Sequence of chain A:
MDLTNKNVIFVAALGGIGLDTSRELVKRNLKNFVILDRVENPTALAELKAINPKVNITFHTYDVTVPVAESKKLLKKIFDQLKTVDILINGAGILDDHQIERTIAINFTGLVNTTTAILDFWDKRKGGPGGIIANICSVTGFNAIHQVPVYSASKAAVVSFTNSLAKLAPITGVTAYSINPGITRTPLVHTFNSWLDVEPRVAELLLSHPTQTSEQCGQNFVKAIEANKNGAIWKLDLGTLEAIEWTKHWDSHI

This data describes a binding interaction between two proteins.

Sequence of chain B:
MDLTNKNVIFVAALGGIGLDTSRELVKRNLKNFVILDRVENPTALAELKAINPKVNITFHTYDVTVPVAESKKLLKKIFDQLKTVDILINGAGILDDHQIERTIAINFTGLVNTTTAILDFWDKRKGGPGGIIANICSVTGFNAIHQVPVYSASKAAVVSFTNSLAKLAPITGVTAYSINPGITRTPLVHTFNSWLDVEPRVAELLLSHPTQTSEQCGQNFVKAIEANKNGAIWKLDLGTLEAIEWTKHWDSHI

Residue-level contacts at the interface:
Residue I145 in chain B contacts residue W250 in chain A (closest heavy-atom distance 3.6 Å).
Residue H146 in chain B contacts residue K167 in chain A (closest heavy-atom distance 3.6 Å).
Residue N113 in chain B is in contact with residue E101 in chain A (closest heavy-atom distance 3.0 Å).
Residue A144 in chain B is in contact with residue S164 in chain A (closest heavy-atom distance 3.3 Å).
Residue V198 in chain B is in contact with residue R125 in chain A (closest heavy-atom distance 3.6 Å).
Residue W195 in chain B interacts with residue L165 in chain A (closest heavy-atom distance 3.5 Å).
Residue D197 in chain B is in contact with residue R125 in chain A (closest heavy-atom distance 3.2 Å).
Residue F142 in chain B contacts residue W246 in chain A (closest heavy-atom distance 3.1 Å).
Residue W250 in chain B is in contact with residue D237 in chain A (closest heavy-atom distance 3.6 Å).
Residue I254 in chain B is in contact with residue Q147 in chain A (closest heavy-atom distance 3.0 Å).
Residue A153 in chain B contacts residue F108 in chain A (closest heavy-atom distance 3.5 Å).
Residue R125 in chain B interacts with residue D197 in chain A (closest heavy-atom distance 3.2 Å).
Residue N143 in chain B is in contact with residue W246 in chain A (closest heavy-atom distance 3.5 Å).
Residue L168 in chain B interacts with residue H146 in chain A (closest heavy-atom distance 3.5 Å).
Residue L196 in chain B interacts with residue R125 in chain A (closest heavy-atom distance 3.1 Å).
Residue E245 in chain B interacts with residue H249 in chain A (closest heavy-atom distance 3.3 Å).
Residue T116 in chain B contacts residue I100 in chain A (closest heavy-atom distance 3.6 Å).
Residue A153 in chain B interacts with residue S160 in chain A (closest heavy-atom distance 3.5 Å).
Residue W250 in chain B interacts with residue V139 in chain A (closest heavy-atom distance 3.5 Å).
Residue H249 in chain B contacts residue E245 in chain A (closest heavy-atom distance 3.2 Å).
Residue S164 in chain B interacts with residue P149 in chain A (closest heavy-atom distance 3.5 Å).
Residue R125 in chain B interacts with residue L196 in chain A (closest heavy-atom distance 3.0 Å).
Residue S164 in chain B contacts residue A144 in chain A (closest heavy-atom distance 3.4 Å).
Residue F108 in chain B contacts residue A153 in chain A (closest heavy-atom distance 3.5 Å).
Residue F108 in chain B is in contact with residue I104 in chain A (closest heavy-atom distance 3.6 Å).
Residue H249 in chain B is in contact with residue N143 in chain A (closest heavy-atom distance 2.7 Å).
Residue H253 in chain B is in contact with residue H209 in chain A (closest heavy-atom distance 3.5 Å).
Residue A153 in chain B interacts with residue A157 in chain A (closest heavy-atom distance 3.3 Å).
Residue N143 in chain B interacts with residue K248 in chain A (closest heavy-atom distance 3.6 Å).
Residue T247 in chain B interacts with residue N143 in chain A (closest heavy-atom distance 2.8 Å).
Residue R125 in chain B contacts residue V198 in chain A (closest heavy-atom distance 3.6 Å).
Residue A157 in chain B interacts with residue A153 in chain A (closest heavy-atom distance 3.3 Å).
Residue I104 in chain B is in contact with residue I104 in chain A (closest heavy-atom distance 3.6 Å).
Residue E101 in chain B contacts residue N113 in chain A (closest heavy-atom distance 3.0 Å).
Residue T247 in chain B contacts residue T247 in chain A (closest heavy-atom distance 2.4 Å).
Residue T116 in chain B contacts residue W195 in chain A (closest heavy-atom distance 3.1 Å).
Residue T109 in chain B is in contact with residue I104 in chain A (closest heavy-atom distance 3.5 Å).
Residue P149 in chain B is in contact with residue S164 in chain A (closest heavy-atom distance 3.6 Å).
Residue I104 in chain B is in contact with residue T109 in chain A (closest heavy-atom distance 3.4 Å).
Residue H209 in chain B contacts residue H253 in chain A (closest heavy-atom distance 3.6 Å).
Residue W195 in chain B contacts residue T116 in chain A (closest heavy-atom distance 3.0 Å).
Residue H146 in chain B interacts with residue L168 in chain A (closest heavy-atom distance 3.5 Å).
Residue K248 in chain B interacts with residue N143 in chain A (closest heavy-atom distance 3.6 Å).
Residue K167 in chain B is in contact with residue H146 in chain A (closest heavy-atom distance 3.5 Å).
Residue S160 in chain B contacts residue A153 in chain A (closest heavy-atom distance 3.5 Å).
Residue D237 in chain B interacts with residue W250 in chain A (closest heavy-atom distance 3.6 Å).
Residue W246 in chain B is in contact with residue F142 in chain A (closest heavy-atom distance 3.0 Å).
Residue V139 in chain B is in contact with residue W250 in chain A (closest heavy-atom distance 3.6 Å).
Residue Q147 in chain B interacts with residue I254 in chain A (closest heavy-atom distance 2.6 Å).
Residue N143 in chain B is in contact with residue H249 in chain A (closest heavy-atom distance 2.7 Å).
Residue L165 in chain B contacts residue W195 in chain A (closest heavy-atom distance 3.4 Å).
Residue S164 in chain B is in contact with residue H146 in chain A (closest heavy-atom distance 3.5 Å).
Residue W250 in chain B contacts residue N143 in chain A (closest heavy-atom distance 2.9 Å).
Residue I254 in chain B contacts residue H146 in chain A (closest heavy-atom distance 3.5 Å).
Residue I100 in chain B interacts with residue T116 in chain A (closest heavy-atom distance 3.6 Å).
Residue H146 in chain B interacts with residue S164 in chain A (closest heavy-atom distance 3.6 Å).
Residue N143 in chain B interacts with residue T247 in chain A (closest heavy-atom distance 2.9 Å).
Residue W246 in chain B is in contact with residue N143 in chain A (closest heavy-atom distance 3.6 Å).
Residue N143 in chain B interacts with residue W250 in chain A (closest heavy-atom distance 3.0 Å).
Residue H146 in chain B interacts with residue I254 in chain A (closest heavy-atom distance 3.0 Å).